Interface contacts:
Residue V124 in protein 1 contacts residue I52 in protein 2 (closest heavy-atom distance 3.6 Å).
Residue K120 in protein 1 is in contact with residue Y112 in protein 2 (closest heavy-atom distance 3.6 Å).
Residue S121 in protein 1 contacts residue Y37 in protein 2 (closest heavy-atom distance 3.5 Å).
Residue G135 in protein 1 contacts residue R99 in protein 2 (closest heavy-atom distance 4.8 Å).
Residue V122 in protein 1 is in contact with residue Y37 in protein 2 (closest heavy-atom distance 4.2 Å).
Residue L123 in protein 1 interacts with residue Y37 in protein 2 (closest heavy-atom distance 4.0 Å).
Residue P136 in protein 1 is in contact with residue Y97 in protein 2 (closest heavy-atom distance 3.1 Å).
Residue L123 in protein 1 interacts with residue A33 in protein 2 (closest heavy-atom distance 4.0 Å).
Residue L123 in protein 1 is in contact with residue M34 in protein 2 (closest heavy-atom distance 4.0 Å).
Residue T127 in protein 1 contacts residue D57 in protein 2 (closest heavy-atom distance 4.2 Å).
Residue V132 in protein 1 interacts with residue Y102 in protein 2 (closest heavy-atom distance 3.8 Å).
Residue V133 in protein 1 interacts with residue R99 in protein 2 (closest heavy-atom distance 4.2 Å).
Residue L139 in protein 1 contacts residue Q44 in protein 2 (closest heavy-atom distance 3.8 Å).
Residue R130 in protein 1 interacts with residue Y102 in protein 2 (closest heavy-atom distance 3.5 Å).
Residue C134 in protein 1 interacts with residue R99 in protein 2 (closest heavy-atom distance 2.8 Å).
Residue K120 in protein 1 interacts with residue S104 in protein 2 (closest heavy-atom distance 4.7 Å).
Residue P136 in protein 1 contacts residue R45 in protein 2 (closest heavy-atom distance 4.0 Å).
Residue P136 in protein 1 contacts residue Y112 in protein 2 (closest heavy-atom distance 4.6 Å).
Residue C134 in protein 1 contacts residue Y112 in protein 2 (closest heavy-atom distance 3.2 Å).
Residue D118 in protein 1 contacts residue S104 in protein 2 (closest heavy-atom distance 2.8 Å).
Residue D131 in protein 1 interacts with residue Y102 in protein 2 (closest heavy-atom distance 3.8 Å).
Residue S137 in protein 1 contacts residue R45 in protein 2 (closest heavy-atom distance 3.2 Å).
Residue L123 in protein 1 interacts with residue L47 in protein 2 (closest heavy-atom distance 3.5 Å).
Residue R130 in protein 1 is in contact with residue D57 in protein 2 (closest heavy-atom distance 3.3 Å).
Residue L139 in protein 1 is in contact with residue R45 in protein 2 (closest heavy-atom distance 4.0 Å).
Residue R130 in protein 1 interacts with residue D55 in protein 2 (closest heavy-atom distance 3.2 Å).
Residue P136 in protein 1 interacts with residue D113 in protein 2 (closest heavy-atom distance 4.1 Å).
Residue V124 in protein 1 is in contact with residue S50 in protein 2 (closest heavy-atom distance 3.5 Å).
Residue G135 in protein 1 is in contact with residue Y97 in protein 2 (closest heavy-atom distance 3.2 Å).
Residue V133 in protein 1 interacts with residue A33 in protein 2 (closest heavy-atom distance 3.9 Å).
Residue G135 in protein 1 is in contact with residue Y37 in protein 2 (closest heavy-atom distance 4.4 Å).
Residue C134 in protein 1 interacts with residue Y97 in protein 2 (closest heavy-atom distance 4.7 Å).
Residue S121 in protein 1 interacts with residue R45 in protein 2 (closest heavy-atom distance 4.8 Å).
Residue R130 in protein 1 interacts with residue I52 in protein 2 (closest heavy-atom distance 3.5 Å).
Residue D131 in protein 1 interacts with residue G103 in protein 2 (closest heavy-atom distance 4.0 Å).
Residue V132 in protein 1 is in contact with residue G103 in protein 2 (closest heavy-atom distance 2.7 Å).
Residue V122 in protein 1 interacts with residue L47 in protein 2 (closest heavy-atom distance 4.0 Å).
Residue C134 in protein 1 contacts residue S104 in protein 2 (closest heavy-atom distance 3.9 Å).
Residue L123 in protein 1 interacts with residue G35 in protein 2 (closest heavy-atom distance 4.4 Å).
Residue L123 in protein 1 is in contact with residue S50 in protein 2 (closest heavy-atom distance 2.7 Å).
Residue P136 in protein 1 is in contact with residue Y37 in protein 2 (closest heavy-atom distance 3.2 Å).
Residue V133 in protein 1 interacts with residue Y102 in protein 2 (closest heavy-atom distance 3.7 Å).
Residue C134 in protein 1 interacts with residue G103 in protein 2 (closest heavy-atom distance 2.8 Å).
Residue P136 in protein 1 is in contact with residue W115 in protein 2 (closest heavy-atom distance 3.9 Å).
Residue V133 in protein 1 interacts with residue G101 in protein 2 (closest heavy-atom distance 3.8 Å).
Residue G135 in protein 1 is in contact with residue D113 in protein 2 (closest heavy-atom distance 5.0 Å).
Residue L123 in protein 1 is in contact with residue N59 in protein 2 (closest heavy-atom distance 3.9 Å).
Residue V124 in protein 1 contacts residue A33 in protein 2 (closest heavy-atom distance 4.5 Å).
Residue L123 in protein 1 is in contact with residue R99 in protein 2 (closest heavy-atom distance 4.5 Å).
Residue V133 in protein 1 contacts residue G103 in protein 2 (closest heavy-atom distance 3.9 Å).
Residue V124 in protein 1 is in contact with residue N59 in protein 2 (closest heavy-atom distance 3.1 Å).
Residue V124 in protein 1 interacts with residue I51 in protein 2 (closest heavy-atom distance 4.1 Å).
Residue G135 in protein 1 interacts with residue Y112 in protein 2 (closest heavy-atom distance 2.5 Å).
Residue P138 in protein 1 interacts with residue R45 in protein 2 (closest heavy-atom distance 3.9 Å).
Residue V133 in protein 1 interacts with residue I52 in protein 2 (closest heavy-atom distance 3.9 Å).
Residue N125 in protein 1 interacts with residue N59 in protein 2 (closest heavy-atom distance 2.7 Å).
Residue V133 in protein 1 is in contact with residue V32 in protein 2 (closest heavy-atom distance 5.0 Å).
Residue T113 in protein 1 interacts with residue G103 in protein 2 (closest heavy-atom distance 3.5 Å).
Residue T113 in protein 1 interacts with residue S104 in protein 2 (closest heavy-atom distance 4.1 Å).
Residue L123 in protein 1 contacts residue Y97 in protein 2 (closest heavy-atom distance 4.0 Å).

Sequence of protein 1:
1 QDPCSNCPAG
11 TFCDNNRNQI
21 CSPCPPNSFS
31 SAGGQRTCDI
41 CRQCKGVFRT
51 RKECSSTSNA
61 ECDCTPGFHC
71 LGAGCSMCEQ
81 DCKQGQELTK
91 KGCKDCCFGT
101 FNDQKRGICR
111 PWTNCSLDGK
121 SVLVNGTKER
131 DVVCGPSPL

These two protein chains interact to form a complex.

Sequence of protein 2:
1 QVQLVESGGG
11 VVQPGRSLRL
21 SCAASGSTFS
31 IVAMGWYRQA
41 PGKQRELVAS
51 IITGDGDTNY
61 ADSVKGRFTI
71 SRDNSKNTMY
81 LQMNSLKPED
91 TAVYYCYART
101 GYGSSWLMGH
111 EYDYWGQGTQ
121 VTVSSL